This data describes a binding interaction between two proteins.

Interface contacts:
Residue K410 in the first protein is in contact with residue D119 in the second protein (closest heavy-atom distance 3.5 Å).
Residue K372 in the first protein contacts residue E121 in the second protein (closest heavy-atom distance 4.7 Å).
Residue R452 in the first protein contacts residue D116 in the second protein (closest heavy-atom distance 4.7 Å).

Sequence of the second protein:
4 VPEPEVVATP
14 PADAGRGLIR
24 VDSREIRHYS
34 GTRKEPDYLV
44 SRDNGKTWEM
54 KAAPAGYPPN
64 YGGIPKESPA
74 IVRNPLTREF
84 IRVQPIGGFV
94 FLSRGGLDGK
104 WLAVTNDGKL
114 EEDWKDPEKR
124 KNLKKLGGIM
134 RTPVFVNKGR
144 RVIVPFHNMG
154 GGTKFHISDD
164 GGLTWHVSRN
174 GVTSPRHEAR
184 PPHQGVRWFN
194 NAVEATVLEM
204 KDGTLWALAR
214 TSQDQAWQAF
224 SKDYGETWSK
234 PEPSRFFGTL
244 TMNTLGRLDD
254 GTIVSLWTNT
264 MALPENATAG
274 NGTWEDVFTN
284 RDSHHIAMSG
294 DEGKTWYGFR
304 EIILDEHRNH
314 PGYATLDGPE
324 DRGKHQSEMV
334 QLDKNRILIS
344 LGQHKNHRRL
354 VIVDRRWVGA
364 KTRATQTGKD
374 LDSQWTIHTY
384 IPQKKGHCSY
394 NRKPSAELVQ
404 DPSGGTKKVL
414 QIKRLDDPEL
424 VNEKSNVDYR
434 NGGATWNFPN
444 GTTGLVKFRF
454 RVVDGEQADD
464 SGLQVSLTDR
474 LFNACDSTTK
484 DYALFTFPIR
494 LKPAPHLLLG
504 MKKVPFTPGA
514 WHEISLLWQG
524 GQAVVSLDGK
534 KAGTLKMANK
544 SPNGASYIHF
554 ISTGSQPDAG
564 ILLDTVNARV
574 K

Sequence of the first protein:
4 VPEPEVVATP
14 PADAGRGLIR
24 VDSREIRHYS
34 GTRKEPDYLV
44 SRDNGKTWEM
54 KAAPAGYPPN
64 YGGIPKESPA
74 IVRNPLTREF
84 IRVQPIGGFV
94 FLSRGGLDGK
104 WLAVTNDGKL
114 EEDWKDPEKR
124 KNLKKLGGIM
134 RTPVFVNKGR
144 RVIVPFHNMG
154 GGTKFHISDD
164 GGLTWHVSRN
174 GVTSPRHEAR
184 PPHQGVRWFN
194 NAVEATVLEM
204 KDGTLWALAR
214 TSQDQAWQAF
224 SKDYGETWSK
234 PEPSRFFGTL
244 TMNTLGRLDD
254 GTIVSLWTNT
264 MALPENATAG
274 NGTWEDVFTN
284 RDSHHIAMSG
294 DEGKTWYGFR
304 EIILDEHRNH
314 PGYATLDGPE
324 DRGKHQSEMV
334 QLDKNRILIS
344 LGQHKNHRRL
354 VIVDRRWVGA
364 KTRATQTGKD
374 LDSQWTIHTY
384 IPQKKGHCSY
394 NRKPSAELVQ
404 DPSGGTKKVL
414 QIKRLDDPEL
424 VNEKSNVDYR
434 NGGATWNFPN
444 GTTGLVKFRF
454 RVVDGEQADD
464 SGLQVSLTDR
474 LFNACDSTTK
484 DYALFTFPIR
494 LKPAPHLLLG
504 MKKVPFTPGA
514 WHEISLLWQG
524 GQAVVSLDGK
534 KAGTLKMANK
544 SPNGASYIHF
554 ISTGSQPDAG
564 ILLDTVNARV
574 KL